Contacts between the two chains:
Residue Y100 in the first protein is in contact with residue I8 in the second protein (closest heavy-atom distance 4.3 Å).
Residue A86 in the first protein is in contact with residue I10 in the second protein (closest heavy-atom distance 4.8 Å).
Residue L87 in the first protein is in contact with residue I8 in the second protein (closest heavy-atom distance 3.5 Å).
Residue R67 in the first protein contacts residue T6 in the second protein (closest heavy-atom distance 4.6 Å).
Residue D78 in the first protein contacts residue S7 in the second protein (closest heavy-atom distance 3.4 Å).
Residue P63 in the first protein contacts residue D4 in the second protein (closest heavy-atom distance 4.9 Å).
Residue N65 in the first protein is in contact with residue P3 in the second protein (closest heavy-atom distance 4.8 Å).
Residue N65 in the first protein is in contact with residue T6 in the second protein (closest heavy-atom distance 3.0 Å).
Residue D78 in the first protein is in contact with residue I8 in the second protein (closest heavy-atom distance 2.9 Å).
Residue K30 in the first protein contacts residue D4 in the second protein (closest heavy-atom distance 4.7 Å).
Residue A61 in the first protein interacts with residue V2 in the second protein (closest heavy-atom distance 3.1 Å).
Residue L66 in the first protein interacts with residue T6 in the second protein (closest heavy-atom distance 3.5 Å).
Residue V26 in the first protein interacts with residue D4 in the second protein (closest heavy-atom distance 3.9 Å).
Residue T64 in the first protein is in contact with residue D4 in the second protein (closest heavy-atom distance 3.2 Å).
Residue L66 in the first protein is in contact with residue S7 in the second protein (closest heavy-atom distance 3.7 Å).
Residue I80 in the first protein contacts residue S7 in the second protein (closest heavy-atom distance 3.4 Å).
Residue T64 in the first protein contacts residue P3 in the second protein (closest heavy-atom distance 2.9 Å).
Residue T59 in the first protein contacts residue V2 in the second protein (closest heavy-atom distance 3.6 Å).
Residue N65 in the first protein contacts residue D4 in the second protein (closest heavy-atom distance 2.8 Å).
Residue L77 in the first protein interacts with residue I8 in the second protein (closest heavy-atom distance 3.9 Å).
Residue A61 in the first protein is in contact with residue P1 in the second protein (closest heavy-atom distance 3.4 Å).
Residue I81 in the first protein interacts with residue I8 in the second protein (closest heavy-atom distance 4.2 Å).
Residue G62 in the first protein is in contact with residue V2 in the second protein (closest heavy-atom distance 3.4 Å).
Residue I80 in the first protein contacts residue I8 in the second protein (closest heavy-atom distance 3.1 Å).
Residue T64 in the first protein interacts with residue T6 in the second protein (closest heavy-atom distance 2.9 Å).
Residue P63 in the first protein contacts residue P3 in the second protein (closest heavy-atom distance 4.3 Å).
Residue I81 in the first protein is in contact with residue H9 in the second protein (closest heavy-atom distance 3.5 Å).
Residue S79 in the first protein is in contact with residue I8 in the second protein (closest heavy-atom distance 3.4 Å).
Residue D78 in the first protein contacts residue T6 in the second protein (closest heavy-atom distance 4.3 Å).
Residue I80 in the first protein interacts with residue H9 in the second protein (closest heavy-atom distance 4.0 Å).
Residue P63 in the first protein contacts residue V2 in the second protein (closest heavy-atom distance 3.4 Å).
Residue S79 in the first protein is in contact with residue S7 in the second protein (closest heavy-atom distance 3.8 Å).
Residue L121 in the first protein contacts residue I8 in the second protein (closest heavy-atom distance 4.2 Å).
Residue L87 in the first protein contacts residue I10 in the second protein (closest heavy-atom distance 4.7 Å).
Residue V119 in the first protein is in contact with residue V2 in the second protein (closest heavy-atom distance 4.6 Å).
Residue T64 in the first protein contacts residue V2 in the second protein (closest heavy-atom distance 3.9 Å).
Residue L66 in the first protein contacts residue I8 in the second protein (closest heavy-atom distance 3.6 Å).

The following describes two proteins that form a bound complex.

Sequence of the first protein:
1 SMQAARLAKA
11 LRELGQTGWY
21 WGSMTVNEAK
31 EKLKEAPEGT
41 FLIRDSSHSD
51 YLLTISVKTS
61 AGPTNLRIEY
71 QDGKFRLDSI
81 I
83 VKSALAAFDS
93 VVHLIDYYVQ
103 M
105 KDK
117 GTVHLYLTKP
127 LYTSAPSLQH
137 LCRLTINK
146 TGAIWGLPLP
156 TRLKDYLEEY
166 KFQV

Sequence of the second protein:
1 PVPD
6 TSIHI